This data describes a binding interaction between two proteins.

Interface contacts:
Residue K146 in the first protein contacts residue T8 in the second protein (closest heavy-atom distance 2.7 Å).
Residue W147 in the first protein interacts with residue T8 in the second protein (closest heavy-atom distance 2.8 Å).
Residue W73 in the first protein is in contact with residue M9 in the second protein (closest heavy-atom distance 3.8 Å).
Residue H155 in the first protein is in contact with residue Y4 in the second protein (closest heavy-atom distance 2.9 Å).
Residue K66 in the first protein contacts residue V3 in the second protein (closest heavy-atom distance 4.3 Å).
Residue Y156 in the first protein contacts residue L6 in the second protein (closest heavy-atom distance 4.0 Å).
Residue Y156 in the first protein contacts residue N5 in the second protein (closest heavy-atom distance 3.0 Å).
Residue L114 in the first protein interacts with residue V3 in the second protein (closest heavy-atom distance 4.2 Å).
Residue Y156 in the first protein is in contact with residue V3 in the second protein (closest heavy-atom distance 3.9 Å).
Residue Q70 in the first protein interacts with residue V3 in the second protein (closest heavy-atom distance 4.3 Å).
Residue S77 in the first protein interacts with residue M9 in the second protein (closest heavy-atom distance 3.2 Å).
Residue Y159 in the first protein is in contact with residue V3 in the second protein (closest heavy-atom distance 3.5 Å).
Residue N80 in the first protein interacts with residue T8 in the second protein (closest heavy-atom distance 3.5 Å).
Residue V76 in the first protein contacts residue T8 in the second protein (closest heavy-atom distance 4.0 Å).
Residue Y159 in the first protein interacts with residue A2 in the second protein (closest heavy-atom distance 3.5 Å).
Residue W73 in the first protein interacts with residue L6 in the second protein (closest heavy-atom distance 3.2 Å).
Residue E63 in the first protein is in contact with residue K1 in the second protein (closest heavy-atom distance 3.2 Å).
Residue N80 in the first protein interacts with residue M9 in the second protein (closest heavy-atom distance 2.8 Å).
Residue W147 in the first protein interacts with residue A7 in the second protein (closest heavy-atom distance 3.4 Å).
Residue T143 in the first protein contacts residue M9 in the second protein (closest heavy-atom distance 2.6 Å).
Residue F116 in the first protein interacts with residue N5 in the second protein (closest heavy-atom distance 4.0 Å).
Residue S77 in the first protein contacts residue T8 in the second protein (closest heavy-atom distance 3.8 Å).
Residue M5 in the first protein is in contact with residue K1 in the second protein (closest heavy-atom distance 3.7 Å).
Residue Y171 in the first protein interacts with residue K1 in the second protein (closest heavy-atom distance 2.8 Å).
Residue R62 in the first protein is in contact with residue K1 in the second protein (closest heavy-atom distance 3.0 Å).
Residue E9 in the first protein contacts residue V3 in the second protein (closest heavy-atom distance 4.0 Å).
Residue A152 in the first protein is in contact with residue A7 in the second protein (closest heavy-atom distance 4.8 Å).
Residue Y45 in the first protein contacts residue A2 in the second protein (closest heavy-atom distance 4.0 Å).
Residue W73 in the first protein contacts residue T8 in the second protein (closest heavy-atom distance 3.4 Å).
Residue Q97 in the first protein contacts residue V3 in the second protein (closest heavy-atom distance 3.8 Å).
Residue Q70 in the first protein contacts residue Y4 in the second protein (closest heavy-atom distance 3.7 Å).
Residue W73 in the first protein interacts with residue N5 in the second protein (closest heavy-atom distance 3.3 Å).
Residue F74 in the first protein contacts residue N5 in the second protein (closest heavy-atom distance 4.1 Å).
Residue W167 in the first protein contacts residue K1 in the second protein (closest heavy-atom distance 2.6 Å).
Residue W147 in the first protein interacts with residue M9 in the second protein (closest heavy-atom distance 4.1 Å).
Residue S150 in the first protein is in contact with residue A7 in the second protein (closest heavy-atom distance 3.6 Å).
Residue W73 in the first protein contacts residue A7 in the second protein (closest heavy-atom distance 2.9 Å).
Residue K66 in the first protein is in contact with residue Y4 in the second protein (closest heavy-atom distance 4.0 Å).
Residue E63 in the first protein interacts with residue A2 in the second protein (closest heavy-atom distance 2.8 Å).
Residue E163 in the first protein contacts residue K1 in the second protein (closest heavy-atom distance 3.4 Å).
Residue E163 in the first protein contacts residue A2 in the second protein (closest heavy-atom distance 4.5 Å).
Residue Y159 in the first protein is in contact with residue K1 in the second protein (closest heavy-atom distance 2.7 Å).
Residue Y84 in the first protein interacts with residue M9 in the second protein (closest heavy-atom distance 2.7 Å).
Residue F116 in the first protein contacts residue M9 in the second protein (closest heavy-atom distance 3.5 Å).
Residue Y123 in the first protein is in contact with residue M9 in the second protein (closest heavy-atom distance 3.7 Å).
Residue Y7 in the first protein contacts residue A2 in the second protein (closest heavy-atom distance 3.4 Å).
Residue S99 in the first protein contacts residue V3 in the second protein (closest heavy-atom distance 3.5 Å).
Residue H155 in the first protein contacts residue L6 in the second protein (closest heavy-atom distance 3.2 Å).
Residue Y156 in the first protein interacts with residue Y4 in the second protein (closest heavy-atom distance 3.8 Å).
Residue Y7 in the first protein interacts with residue K1 in the second protein (closest heavy-atom distance 3.0 Å).
Residue K66 in the first protein contacts residue K1 in the second protein (closest heavy-atom distance 4.2 Å).
Residue L81 in the first protein contacts residue M9 in the second protein (closest heavy-atom distance 4.2 Å).
Residue Y59 in the first protein interacts with residue K1 in the second protein (closest heavy-atom distance 3.8 Å).
Residue Q97 in the first protein is in contact with residue N5 in the second protein (closest heavy-atom distance 2.7 Å).
Residue K66 in the first protein contacts residue A2 in the second protein (closest heavy-atom distance 2.8 Å).
Residue L95 in the first protein is in contact with residue M9 in the second protein (closest heavy-atom distance 3.5 Å).
Residue F33 in the first protein interacts with residue K1 in the second protein (closest heavy-atom distance 4.7 Å).
Residue K146 in the first protein interacts with residue M9 in the second protein (closest heavy-atom distance 3.2 Å).
Residue Q70 in the first protein is in contact with residue N5 in the second protein (closest heavy-atom distance 2.9 Å).
Residue I142 in the first protein interacts with residue M9 in the second protein (closest heavy-atom distance 4.8 Å).

Sequence of the first protein:
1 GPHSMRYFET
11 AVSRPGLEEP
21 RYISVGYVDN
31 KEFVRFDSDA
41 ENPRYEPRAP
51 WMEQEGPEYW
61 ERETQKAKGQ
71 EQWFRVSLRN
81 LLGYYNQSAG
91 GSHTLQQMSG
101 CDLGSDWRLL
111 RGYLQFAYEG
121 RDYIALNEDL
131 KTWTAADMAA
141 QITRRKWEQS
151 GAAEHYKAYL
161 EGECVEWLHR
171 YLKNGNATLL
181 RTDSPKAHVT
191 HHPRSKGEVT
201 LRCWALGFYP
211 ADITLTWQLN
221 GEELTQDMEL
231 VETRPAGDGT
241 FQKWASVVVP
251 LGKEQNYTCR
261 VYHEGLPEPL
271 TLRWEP

Sequence of the second protein:
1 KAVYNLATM